Sequence of the second protein:
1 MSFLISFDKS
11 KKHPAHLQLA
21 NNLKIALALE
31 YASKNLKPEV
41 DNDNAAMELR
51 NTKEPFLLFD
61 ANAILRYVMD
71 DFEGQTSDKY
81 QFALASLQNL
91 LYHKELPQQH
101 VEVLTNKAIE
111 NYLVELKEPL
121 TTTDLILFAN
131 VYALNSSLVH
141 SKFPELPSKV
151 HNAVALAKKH

Contacts between the two chains:
Residue M69 in the second protein is in contact with residue Y31 in the first protein (closest heavy-atom distance 3.4 Å).
Residue H93 in the second protein is in contact with residue P14 in the first protein (closest heavy-atom distance 3.4 Å).
Residue V68 in the second protein interacts with residue A28 in the first protein (closest heavy-atom distance 3.2 Å).
Residue K24 in the second protein contacts residue N130 in the first protein (closest heavy-atom distance 2.9 Å).
Residue Y67 in the second protein contacts residue F3 in the first protein (closest heavy-atom distance 3.3 Å).
Residue A61 in the second protein interacts with residue N21 in the first protein (closest heavy-atom distance 3.6 Å).
Residue Y31 in the second protein is in contact with residue M69 in the first protein (closest heavy-atom distance 3.4 Å).
Residue A20 in the second protein interacts with residue L91 in the first protein (closest heavy-atom distance 3.4 Å).
Residue Y67 in the second protein interacts with residue L49 in the first protein (closest heavy-atom distance 3.5 Å).
Residue L17 in the second protein interacts with residue L91 in the first protein (closest heavy-atom distance 3.6 Å).
Residue L91 in the second protein interacts with residue H16 in the first protein (closest heavy-atom distance 3.1 Å).
Residue L49 in the second protein interacts with residue L58 in the first protein (closest heavy-atom distance 3.0 Å).
Residue A153 in the second protein contacts residue L27 in the first protein (closest heavy-atom distance 3.6 Å).
Residue L57 in the second protein is in contact with residue R50 in the first protein (closest heavy-atom distance 3.6 Å).
Residue E48 in the second protein contacts residue L58 in the first protein (closest heavy-atom distance 3.4 Å).
Residue L17 in the second protein interacts with residue Y92 in the first protein (closest heavy-atom distance 3.5 Å).
Residue A28 in the second protein contacts residue L65 in the first protein (closest heavy-atom distance 3.4 Å).
Residue N152 in the second protein is in contact with residue E30 in the first protein (closest heavy-atom distance 3.4 Å).
Residue K149 in the second protein is in contact with residue Y31 in the first protein (closest heavy-atom distance 3.4 Å).
Residue M47 in the second protein interacts with residue F59 in the first protein (closest heavy-atom distance 3.4 Å).
Residue A133 in the second protein is in contact with residue H16 in the first protein (closest heavy-atom distance 3.7 Å).
Residue L120 in the second protein is in contact with residue Y31 in the first protein (closest heavy-atom distance 3.1 Å).
Residue H16 in the second protein interacts with residue L91 in the first protein (closest heavy-atom distance 3.1 Å).
Residue L58 in the second protein contacts residue L49 in the first protein (closest heavy-atom distance 3.0 Å).
Residue K24 in the second protein contacts residue Q88 in the first protein (closest heavy-atom distance 3.2 Å).
Residue F56 in the second protein interacts with residue N51 in the first protein (closest heavy-atom distance 3.0 Å).
Residue L91 in the second protein contacts residue L17 in the first protein (closest heavy-atom distance 3.6 Å).
Residue L27 in the second protein interacts with residue A153 in the first protein (closest heavy-atom distance 3.6 Å).
Residue R50 in the second protein interacts with residue F56 in the first protein (closest heavy-atom distance 3.3 Å).
Residue F59 in the second protein interacts with residue M47 in the first protein (closest heavy-atom distance 3.4 Å).
Residue R50 in the second protein contacts residue L57 in the first protein (closest heavy-atom distance 3.6 Å).
Residue K149 in the second protein contacts residue E30 in the first protein (closest heavy-atom distance 3.6 Å).
Residue L57 in the second protein is in contact with residue L49 in the first protein (closest heavy-atom distance 3.1 Å).
Residue L49 in the second protein interacts with residue L57 in the first protein (closest heavy-atom distance 3.1 Å).
Residue H93 in the second protein interacts with residue H16 in the first protein (closest heavy-atom distance 2.9 Å).
Residue P14 in the second protein interacts with residue H93 in the first protein (closest heavy-atom distance 3.4 Å).
Residue E30 in the second protein contacts residue N152 in the first protein (closest heavy-atom distance 3.4 Å).
Residue F3 in the second protein is in contact with residue Y67 in the first protein (closest heavy-atom distance 3.3 Å).
Residue N21 in the second protein contacts residue A61 in the first protein (closest heavy-atom distance 3.6 Å).
Residue L65 in the second protein interacts with residue A28 in the first protein (closest heavy-atom distance 3.4 Å).
Residue Y31 in the second protein interacts with residue E118 in the first protein (closest heavy-atom distance 3.6 Å).
Residue Y31 in the second protein contacts residue L120 in the first protein (closest heavy-atom distance 3.1 Å).
Residue P55 in the second protein is in contact with residue N51 in the first protein (closest heavy-atom distance 3.6 Å).
Residue E30 in the second protein contacts residue K149 in the first protein (closest heavy-atom distance 3.6 Å).
Residue A28 in the second protein interacts with residue V68 in the first protein (closest heavy-atom distance 3.2 Å).
Residue N62 in the second protein interacts with residue K24 in the first protein (closest heavy-atom distance 2.8 Å).
Residue N51 in the second protein interacts with residue F56 in the first protein (closest heavy-atom distance 3.0 Å).
Residue F56 in the second protein contacts residue R50 in the first protein (closest heavy-atom distance 3.3 Å).
Residue E118 in the second protein contacts residue Y31 in the first protein (closest heavy-atom distance 3.6 Å).
Residue N51 in the second protein is in contact with residue P55 in the first protein (closest heavy-atom distance 3.6 Å).
Residue H16 in the second protein contacts residue A133 in the first protein (closest heavy-atom distance 3.7 Å).
Residue L49 in the second protein interacts with residue Y67 in the first protein (closest heavy-atom distance 3.5 Å).
Residue Y31 in the second protein contacts residue K149 in the first protein (closest heavy-atom distance 3.4 Å).
Residue H16 in the second protein is in contact with residue H93 in the first protein (closest heavy-atom distance 2.9 Å).
Residue K24 in the second protein is in contact with residue N62 in the first protein (closest heavy-atom distance 2.8 Å).
Residue Y92 in the second protein is in contact with residue L17 in the first protein (closest heavy-atom distance 3.5 Å).
Residue L58 in the second protein is in contact with residue E48 in the first protein (closest heavy-atom distance 3.4 Å).
Residue N130 in the second protein is in contact with residue K24 in the first protein (closest heavy-atom distance 2.9 Å).
Residue Q88 in the second protein interacts with residue K24 in the first protein (closest heavy-atom distance 3.2 Å).
Residue L91 in the second protein interacts with residue A20 in the first protein (closest heavy-atom distance 3.4 Å).

These two protein chains interact to form a complex.

Sequence of the first protein:
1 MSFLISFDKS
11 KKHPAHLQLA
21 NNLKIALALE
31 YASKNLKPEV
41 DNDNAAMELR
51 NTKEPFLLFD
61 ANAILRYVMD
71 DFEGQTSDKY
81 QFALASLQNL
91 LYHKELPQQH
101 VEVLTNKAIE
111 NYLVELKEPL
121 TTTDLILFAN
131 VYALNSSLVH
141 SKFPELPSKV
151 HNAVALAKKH